Contacts between the two chains:
Residue S567 in the second protein interacts with residue L252 in the first protein (closest heavy-atom distance 4.6 Å).
Residue F359 in the second protein is in contact with residue T482 in the first protein (closest heavy-atom distance 3.5 Å).
Residue F621 in the second protein interacts with residue W185 in the first protein (closest heavy-atom distance 3.5 Å).
Residue E475 in the second protein contacts residue R358 in the first protein (closest heavy-atom distance 3.0 Å).
Residue A479 in the second protein is in contact with residue R358 in the first protein (closest heavy-atom distance 4.8 Å).
Residue Q360 in the second protein is in contact with residue C485 in the first protein (closest heavy-atom distance 4.0 Å).
Residue D617 in the second protein is in contact with residue K184 in the first protein (closest heavy-atom distance 4.3 Å).
Residue Y471 in the second protein interacts with residue D433 in the first protein (closest heavy-atom distance 3.7 Å).
Residue W185 in the second protein interacts with residue D617 in the first protein (closest heavy-atom distance 4.0 Å).
Residue F359 in the second protein is in contact with residue V481 in the first protein (closest heavy-atom distance 3.6 Å).
Residue L252 in the second protein contacts residue S568 in the first protein (closest heavy-atom distance 3.3 Å).
Residue S437 in the second protein interacts with residue P436 in the first protein (closest heavy-atom distance 3.4 Å).
Residue L618 in the second protein interacts with residue W185 in the first protein (closest heavy-atom distance 4.8 Å).
Residue R358 in the second protein interacts with residue E475 in the first protein (closest heavy-atom distance 3.0 Å).
Residue F359 in the second protein contacts residue F516 in the first protein (closest heavy-atom distance 3.4 Å).
Residue T482 in the second protein is in contact with residue F359 in the first protein (closest heavy-atom distance 3.5 Å).
Residue R358 in the second protein interacts with residue A479 in the first protein (closest heavy-atom distance 4.7 Å).
Residue D433 in the second protein contacts residue Y471 in the first protein (closest heavy-atom distance 3.5 Å).
Residue S253 in the second protein interacts with residue S568 in the first protein (closest heavy-atom distance 3.6 Å).
Residue L186 in the second protein contacts residue F621 in the first protein (closest heavy-atom distance 3.8 Å).
Residue C478 in the second protein interacts with residue F359 in the first protein (closest heavy-atom distance 3.8 Å).
Residue T614 in the second protein contacts residue K184 in the first protein (closest heavy-atom distance 4.7 Å).
Residue F359 in the second protein contacts residue C485 in the first protein (closest heavy-atom distance 3.8 Å).
Residue R358 in the second protein interacts with residue C478 in the first protein (closest heavy-atom distance 3.4 Å).
Residue S568 in the second protein contacts residue S253 in the first protein (closest heavy-atom distance 3.1 Å).
Residue F359 in the second protein interacts with residue C478 in the first protein (closest heavy-atom distance 3.9 Å).
Residue F516 in the second protein interacts with residue F359 in the first protein (closest heavy-atom distance 3.4 Å).
Residue K361 in the second protein contacts residue S486 in the first protein (closest heavy-atom distance 3.3 Å).
Residue S437 in the second protein is in contact with residue S437 in the first protein (closest heavy-atom distance 4.2 Å).
Residue S568 in the second protein is in contact with residue L252 in the first protein (closest heavy-atom distance 3.5 Å).
Residue F359 in the second protein is in contact with residue S486 in the first protein (closest heavy-atom distance 4.5 Å).
Residue C478 in the second protein contacts residue R358 in the first protein (closest heavy-atom distance 3.4 Å).
Residue S253 in the second protein is in contact with residue S567 in the first protein (closest heavy-atom distance 4.6 Å).
Residue F359 in the second protein is in contact with residue T519 in the first protein (closest heavy-atom distance 4.3 Å).
Residue S486 in the second protein is in contact with residue K361 in the first protein (closest heavy-atom distance 3.3 Å).
Residue F621 in the second protein interacts with residue L186 in the first protein (closest heavy-atom distance 4.1 Å).
Residue D617 in the second protein contacts residue W185 in the first protein (closest heavy-atom distance 4.2 Å).
Residue W185 in the second protein interacts with residue L618 in the first protein (closest heavy-atom distance 4.5 Å).
Residue V481 in the second protein interacts with residue F359 in the first protein (closest heavy-atom distance 3.5 Å).
Residue K563 in the second protein is in contact with residue L252 in the first protein (closest heavy-atom distance 3.6 Å).
Residue L618 in the second protein contacts residue L186 in the first protein (closest heavy-atom distance 4.7 Å).
Residue C485 in the second protein contacts residue Q360 in the first protein (closest heavy-atom distance 4.1 Å).
Residue L186 in the second protein contacts residue L618 in the first protein (closest heavy-atom distance 3.9 Å).
Residue T482 in the second protein is in contact with residue R358 in the first protein (closest heavy-atom distance 4.4 Å).
Residue T519 in the second protein contacts residue F359 in the first protein (closest heavy-atom distance 4.3 Å).
Residue K563 in the second protein is in contact with residue L249 in the first protein (closest heavy-atom distance 4.1 Å).
Residue L618 in the second protein contacts residue K184 in the first protein (closest heavy-atom distance 4.9 Å).
Residue P436 in the second protein contacts residue P436 in the first protein (closest heavy-atom distance 4.8 Å).
Residue C485 in the second protein contacts residue F359 in the first protein (closest heavy-atom distance 3.7 Å).
Residue E223 in the second protein interacts with residue S567 in the first protein (closest heavy-atom distance 3.6 Å).
Residue R358 in the second protein is in contact with residue T482 in the first protein (closest heavy-atom distance 4.3 Å).
Residue S486 in the second protein is in contact with residue F359 in the first protein (closest heavy-atom distance 4.5 Å).
Residue L249 in the second protein contacts residue K563 in the first protein (closest heavy-atom distance 4.1 Å).
Residue L252 in the second protein is in contact with residue K563 in the first protein (closest heavy-atom distance 3.5 Å).
Residue L618 in the second protein is in contact with residue F183 in the first protein (closest heavy-atom distance 4.6 Å).
Residue W185 in the second protein is in contact with residue F621 in the first protein (closest heavy-atom distance 3.5 Å).
Residue K184 in the second protein is in contact with residue T614 in the first protein (closest heavy-atom distance 4.5 Å).
Residue P436 in the second protein contacts residue S437 in the first protein (closest heavy-atom distance 3.1 Å).
Residue S486 in the second protein contacts residue Q360 in the first protein (closest heavy-atom distance 3.2 Å).
Residue Q360 in the second protein interacts with residue S486 in the first protein (closest heavy-atom distance 3.2 Å).

Sequence of the first protein:
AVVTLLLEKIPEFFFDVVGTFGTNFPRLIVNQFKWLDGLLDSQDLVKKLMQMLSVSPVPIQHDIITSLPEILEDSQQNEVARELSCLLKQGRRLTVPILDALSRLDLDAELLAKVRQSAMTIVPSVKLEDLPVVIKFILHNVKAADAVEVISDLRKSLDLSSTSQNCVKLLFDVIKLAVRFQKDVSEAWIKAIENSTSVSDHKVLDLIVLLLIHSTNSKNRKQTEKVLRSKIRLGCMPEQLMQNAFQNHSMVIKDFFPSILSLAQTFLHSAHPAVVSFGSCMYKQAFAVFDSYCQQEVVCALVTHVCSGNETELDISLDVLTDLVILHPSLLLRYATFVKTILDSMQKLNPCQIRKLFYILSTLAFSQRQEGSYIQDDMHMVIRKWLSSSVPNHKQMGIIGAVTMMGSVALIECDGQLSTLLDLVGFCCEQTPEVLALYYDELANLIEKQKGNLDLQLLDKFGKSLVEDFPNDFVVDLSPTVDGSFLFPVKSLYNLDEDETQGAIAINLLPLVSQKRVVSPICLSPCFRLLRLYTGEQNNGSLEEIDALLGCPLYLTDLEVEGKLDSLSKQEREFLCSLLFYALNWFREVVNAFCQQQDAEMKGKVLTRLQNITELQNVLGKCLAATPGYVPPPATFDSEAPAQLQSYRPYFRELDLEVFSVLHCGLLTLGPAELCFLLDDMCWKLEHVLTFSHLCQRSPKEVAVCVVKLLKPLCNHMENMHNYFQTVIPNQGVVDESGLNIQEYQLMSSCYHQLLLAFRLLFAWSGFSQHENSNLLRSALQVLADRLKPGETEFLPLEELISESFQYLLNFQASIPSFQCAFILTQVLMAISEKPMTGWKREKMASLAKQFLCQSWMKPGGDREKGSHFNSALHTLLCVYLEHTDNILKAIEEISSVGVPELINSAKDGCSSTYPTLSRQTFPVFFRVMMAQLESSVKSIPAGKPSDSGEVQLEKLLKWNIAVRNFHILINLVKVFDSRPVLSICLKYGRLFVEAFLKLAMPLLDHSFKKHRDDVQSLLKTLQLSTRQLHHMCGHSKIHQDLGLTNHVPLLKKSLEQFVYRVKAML

Sequence of the second protein:
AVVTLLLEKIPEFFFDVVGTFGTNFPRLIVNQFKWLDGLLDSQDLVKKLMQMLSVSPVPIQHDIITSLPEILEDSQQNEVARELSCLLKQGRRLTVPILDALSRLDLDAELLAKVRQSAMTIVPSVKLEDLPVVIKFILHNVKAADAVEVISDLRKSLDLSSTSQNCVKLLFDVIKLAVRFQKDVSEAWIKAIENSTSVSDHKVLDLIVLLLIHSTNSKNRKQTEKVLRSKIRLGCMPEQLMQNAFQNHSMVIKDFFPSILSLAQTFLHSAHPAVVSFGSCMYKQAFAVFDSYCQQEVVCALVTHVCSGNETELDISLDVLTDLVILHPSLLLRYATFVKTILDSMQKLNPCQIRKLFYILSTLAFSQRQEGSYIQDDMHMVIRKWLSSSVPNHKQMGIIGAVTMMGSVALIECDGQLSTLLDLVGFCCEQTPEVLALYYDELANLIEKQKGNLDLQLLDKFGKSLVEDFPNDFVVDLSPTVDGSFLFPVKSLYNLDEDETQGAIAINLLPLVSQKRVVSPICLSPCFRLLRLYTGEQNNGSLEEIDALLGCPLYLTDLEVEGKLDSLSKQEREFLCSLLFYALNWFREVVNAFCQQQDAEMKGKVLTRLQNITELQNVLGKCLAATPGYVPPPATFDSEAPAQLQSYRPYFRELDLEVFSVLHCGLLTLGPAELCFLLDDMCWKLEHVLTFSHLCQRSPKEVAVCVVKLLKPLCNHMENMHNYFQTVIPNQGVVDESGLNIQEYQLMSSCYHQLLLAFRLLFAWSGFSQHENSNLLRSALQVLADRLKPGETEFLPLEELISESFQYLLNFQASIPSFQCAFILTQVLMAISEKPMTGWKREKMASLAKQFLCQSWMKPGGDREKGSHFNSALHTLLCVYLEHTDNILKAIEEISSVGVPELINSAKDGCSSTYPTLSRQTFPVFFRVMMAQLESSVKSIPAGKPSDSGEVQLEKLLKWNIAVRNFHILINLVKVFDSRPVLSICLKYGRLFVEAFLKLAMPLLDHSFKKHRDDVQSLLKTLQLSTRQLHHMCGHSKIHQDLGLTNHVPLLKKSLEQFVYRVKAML

These two protein chains interact to form a complex.